Contacts between the two chains:
Residue S347 in the first protein interacts with residue W3 in the second protein (closest heavy-atom distance 3.5 Å).
Residue T346 in the first protein contacts residue N2 in the second protein (closest heavy-atom distance 3.3 Å).
Residue R444 in the first protein interacts with residue W10 in the second protein (closest heavy-atom distance 4.7 Å).
Residue R407 in the first protein contacts residue R1 in the second protein (closest heavy-atom distance 3.4 Å).
Residue L443 in the first protein contacts residue W10 in the second protein (closest heavy-atom distance 4.9 Å).
Residue S347 in the first protein interacts with residue N2 in the second protein (closest heavy-atom distance 3.6 Å).
Residue R444 in the first protein contacts residue W3 in the second protein (closest heavy-atom distance 2.7 Å).
Residue E350 in the first protein contacts residue R1 in the second protein (closest heavy-atom distance 4.5 Å).
Residue R444 in the first protein is in contact with residue T6 in the second protein (closest heavy-atom distance 3.8 Å).
Residue T346 in the first protein contacts residue W3 in the second protein (closest heavy-atom distance 4.9 Å).
Residue R407 in the first protein is in contact with residue N2 in the second protein (closest heavy-atom distance 3.1 Å).
Residue A348 in the first protein is in contact with residue N2 in the second protein (closest heavy-atom distance 4.2 Å).
Residue W442 in the first protein is in contact with residue W3 in the second protein (closest heavy-atom distance 2.9 Å).
Residue A403 in the first protein is in contact with residue R1 in the second protein (closest heavy-atom distance 4.6 Å).

This data describes a binding interaction between two proteins.

Sequence of the second protein:
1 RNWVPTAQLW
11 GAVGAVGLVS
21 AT

Sequence of the first protein:
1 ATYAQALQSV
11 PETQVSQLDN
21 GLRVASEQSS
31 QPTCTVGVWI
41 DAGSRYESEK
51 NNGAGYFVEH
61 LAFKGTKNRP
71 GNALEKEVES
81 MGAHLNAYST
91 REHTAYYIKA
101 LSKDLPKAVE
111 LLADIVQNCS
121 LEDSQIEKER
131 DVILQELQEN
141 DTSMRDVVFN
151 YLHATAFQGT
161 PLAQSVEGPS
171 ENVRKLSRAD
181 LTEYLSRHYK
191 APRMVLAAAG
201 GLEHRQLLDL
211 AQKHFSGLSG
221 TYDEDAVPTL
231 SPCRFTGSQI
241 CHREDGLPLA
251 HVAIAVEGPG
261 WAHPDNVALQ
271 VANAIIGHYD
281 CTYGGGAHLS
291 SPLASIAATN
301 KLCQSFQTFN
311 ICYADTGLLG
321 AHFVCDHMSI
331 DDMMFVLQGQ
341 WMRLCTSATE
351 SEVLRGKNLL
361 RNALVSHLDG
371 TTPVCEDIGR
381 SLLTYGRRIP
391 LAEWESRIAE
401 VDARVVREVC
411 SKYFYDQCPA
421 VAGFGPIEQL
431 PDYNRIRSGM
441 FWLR